Sequence of chain B:
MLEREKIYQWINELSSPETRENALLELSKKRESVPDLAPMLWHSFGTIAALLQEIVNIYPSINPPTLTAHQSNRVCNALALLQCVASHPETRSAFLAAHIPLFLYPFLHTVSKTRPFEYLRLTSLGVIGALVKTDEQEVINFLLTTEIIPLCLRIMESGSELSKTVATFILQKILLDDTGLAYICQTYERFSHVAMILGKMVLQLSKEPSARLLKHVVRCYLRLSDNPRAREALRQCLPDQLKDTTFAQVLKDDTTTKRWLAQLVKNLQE

This data describes a binding interaction between two proteins.

Contacts between the two chains:
Residue A133 in chain B is in contact with residue M19 in chain A (closest heavy-atom distance 3.6 Å).
Residue Q86 in chain B is in contact with residue L16 in chain A (closest heavy-atom distance 4.3 Å).
Residue P119 in chain B is in contact with residue L5 in chain A (closest heavy-atom distance 4.1 Å).
Residue L165 in chain B interacts with residue A17 in chain A (closest heavy-atom distance 4.2 Å).
Residue Y122 in chain B interacts with residue M12 in chain A (closest heavy-atom distance 3.3 Å).
Residue K136 in chain B interacts with residue L18 in chain A (closest heavy-atom distance 4.9 Å).
Residue K136 in chain B is in contact with residue M19 in chain A (closest heavy-atom distance 2.8 Å).
Residue R215 in chain B contacts residue A17 in chain A (closest heavy-atom distance 3.4 Å).
Residue N76 in chain B is in contact with residue N8 in chain A (closest heavy-atom distance 3.0 Å).
Residue G129 in chain B contacts residue M19 in chain A (closest heavy-atom distance 3.3 Å).
Residue H73 in chain B is in contact with residue D1 in chain A (closest heavy-atom distance 3.2 Å).
Residue N76 in chain B contacts residue D1 in chain A (closest heavy-atom distance 3.5 Å).
Residue K136 in chain B contacts residue V20 in chain A (closest heavy-atom distance 4.9 Å).
Residue L165 in chain B contacts residue E13 in chain A (closest heavy-atom distance 3.1 Å).
Residue Q86 in chain B is in contact with residue H15 in chain A (closest heavy-atom distance 3.2 Å).
Residue T126 in chain B is in contact with residue M12 in chain A (closest heavy-atom distance 3.5 Å).
Residue R118 in chain B is in contact with residue L5 in chain A (closest heavy-atom distance 3.7 Å).
Residue G129 in chain B contacts residue M12 in chain A (closest heavy-atom distance 4.9 Å).
Residue K136 in chain B interacts with residue E21 in chain A (closest heavy-atom distance 3.5 Å).
Residue L165 in chain B interacts with residue L16 in chain A (closest heavy-atom distance 4.3 Å).
Residue Q86 in chain B contacts residue M12 in chain A (closest heavy-atom distance 3.7 Å).
Residue R118 in chain B interacts with residue D6 in chain A (closest heavy-atom distance 2.8 Å).
Residue A72 in chain B is in contact with residue L5 in chain A (closest heavy-atom distance 3.9 Å).
Residue T168 in chain B interacts with residue V20 in chain A (closest heavy-atom distance 3.7 Å).
Residue R215 in chain B is in contact with residue V20 in chain A (closest heavy-atom distance 5.0 Å).
Residue L165 in chain B interacts with residue M12 in chain A (closest heavy-atom distance 4.5 Å).
Residue T126 in chain B contacts residue L16 in chain A (closest heavy-atom distance 5.0 Å).
Residue E121 in chain B is in contact with residue F9 in chain A (closest heavy-atom distance 3.6 Å).
Residue G129 in chain B contacts residue L16 in chain A (closest heavy-atom distance 3.6 Å).
Residue Y122 in chain B is in contact with residue L5 in chain A (closest heavy-atom distance 3.7 Å).
Residue V169 in chain B interacts with residue L16 in chain A (closest heavy-atom distance 3.8 Å).
Residue Q86 in chain B contacts residue M19 in chain A (closest heavy-atom distance 4.5 Å).
Residue K218 in chain B is in contact with residue G22 in chain A (closest heavy-atom distance 2.8 Å).
Residue R118 in chain B is in contact with residue K10 in chain A (closest heavy-atom distance 4.6 Å).
Residue S163 in chain B interacts with residue F9 in chain A (closest heavy-atom distance 4.8 Å).
Residue L125 in chain B is in contact with residue M12 in chain A (closest heavy-atom distance 4.0 Å).
Residue K218 in chain B is in contact with residue E21 in chain A (closest heavy-atom distance 4.6 Å).
Residue R34 in chain B is in contact with residue M12 in chain A (closest heavy-atom distance 4.5 Å).
Residue F172 in chain B is in contact with residue M19 in chain A (closest heavy-atom distance 3.9 Å).
Residue N76 in chain B contacts residue Q4 in chain A (closest heavy-atom distance 4.2 Å).
Residue E35 in chain B contacts residue H15 in chain A (closest heavy-atom distance 3.0 Å).
Residue G132 in chain B contacts residue M19 in chain A (closest heavy-atom distance 3.6 Å).
Residue R34 in chain B contacts residue H15 in chain A (closest heavy-atom distance 3.3 Å).
Residue L125 in chain B is in contact with residue F9 in chain A (closest heavy-atom distance 3.7 Å).
Residue Y122 in chain B is in contact with residue F9 in chain A (closest heavy-atom distance 3.5 Å).
Residue L125 in chain B contacts residue L16 in chain A (closest heavy-atom distance 3.2 Å).
Residue Y122 in chain B contacts residue N8 in chain A (closest heavy-atom distance 3.4 Å).
Residue N76 in chain B is in contact with residue L5 in chain A (closest heavy-atom distance 3.6 Å).
Residue L28 in chain B interacts with residue Q4 in chain A (closest heavy-atom distance 3.9 Å).
Residue H219 in chain B interacts with residue V20 in chain A (closest heavy-atom distance 3.3 Å).
Residue A72 in chain B contacts residue D1 in chain A (closest heavy-atom distance 3.4 Å).
Residue R118 in chain B is in contact with residue F9 in chain A (closest heavy-atom distance 3.4 Å).
Residue F172 in chain B contacts residue V20 in chain A (closest heavy-atom distance 3.6 Å).
Residue S75 in chain B is in contact with residue L5 in chain A (closest heavy-atom distance 4.2 Å).
Residue L125 in chain B contacts residue E13 in chain A (closest heavy-atom distance 4.0 Å).
Residue V169 in chain B is in contact with residue V20 in chain A (closest heavy-atom distance 4.1 Å).
Residue A72 in chain B contacts residue D2 in chain A (closest heavy-atom distance 4.2 Å).

Sequence of chain A:
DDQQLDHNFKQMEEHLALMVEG